Sequence of chain B:
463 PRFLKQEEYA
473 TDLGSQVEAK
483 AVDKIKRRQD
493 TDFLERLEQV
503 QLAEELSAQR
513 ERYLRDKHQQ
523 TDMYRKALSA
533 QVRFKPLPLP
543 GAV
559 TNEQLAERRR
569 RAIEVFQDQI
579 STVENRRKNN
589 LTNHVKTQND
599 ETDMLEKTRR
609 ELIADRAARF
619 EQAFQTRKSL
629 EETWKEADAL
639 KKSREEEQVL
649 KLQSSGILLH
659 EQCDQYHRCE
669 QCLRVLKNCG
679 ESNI

Sequence of chain A:
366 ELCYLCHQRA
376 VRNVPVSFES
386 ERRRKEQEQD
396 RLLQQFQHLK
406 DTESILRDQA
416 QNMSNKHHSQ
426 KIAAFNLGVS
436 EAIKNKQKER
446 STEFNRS

These two protein chains interact to form a complex.

Contacts between the two chains:
Residue E668 in chain B is in contact with residue C368 in chain A (closest heavy-atom distance 5.0 Å).
Residue L674 in chain B interacts with residue L367 in chain A (closest heavy-atom distance 3.5 Å).
Residue Q669 in chain B is in contact with residue C371 in chain A (closest heavy-atom distance 3.8 Å).
Residue C677 in chain B contacts residue Y369 in chain A (closest heavy-atom distance 3.6 Å).
Residue L674 in chain B is in contact with residue Y369 in chain A (closest heavy-atom distance 3.8 Å).
Residue C670 in chain B is in contact with residue C371 in chain A (closest heavy-atom distance 2.1 Å).
Residue N676 in chain B contacts residue Y369 in chain A (closest heavy-atom distance 4.0 Å).
Residue Q669 in chain B is in contact with residue L367 in chain A (closest heavy-atom distance 4.3 Å).
Residue Q669 in chain B interacts with residue A375 in chain A (closest heavy-atom distance 4.6 Å).
Residue C667 in chain B contacts residue C371 in chain A (closest heavy-atom distance 3.5 Å).
Residue C670 in chain B interacts with residue C368 in chain A (closest heavy-atom distance 2.0 Å).
Residue E668 in chain B contacts residue E366 in chain A (closest heavy-atom distance 3.6 Å).
Residue C677 in chain B interacts with residue Q373 in chain A (closest heavy-atom distance 3.9 Å).
Residue L674 in chain B interacts with residue E366 in chain A (closest heavy-atom distance 4.3 Å).
Residue C667 in chain B interacts with residue E366 in chain A (closest heavy-atom distance 4.7 Å).
Residue C670 in chain B interacts with residue L367 in chain A (closest heavy-atom distance 4.5 Å).
Residue V673 in chain B is in contact with residue C368 in chain A (closest heavy-atom distance 3.9 Å).
Residue E668 in chain B contacts residue L367 in chain A (closest heavy-atom distance 4.4 Å).
Residue C667 in chain B interacts with residue L367 in chain A (closest heavy-atom distance 3.7 Å).
Residue C677 in chain B interacts with residue L370 in chain A (closest heavy-atom distance 3.7 Å).
Residue N676 in chain B interacts with residue C371 in chain A (closest heavy-atom distance 3.1 Å).
Residue K675 in chain B is in contact with residue C368 in chain A (closest heavy-atom distance 5.0 Å).
Residue N676 in chain B is in contact with residue C368 in chain A (closest heavy-atom distance 3.4 Å).
Residue N676 in chain B is in contact with residue L370 in chain A (closest heavy-atom distance 3.4 Å).
Residue L674 in chain B interacts with residue C368 in chain A (closest heavy-atom distance 3.3 Å).
Residue C667 in chain B interacts with residue C368 in chain A (closest heavy-atom distance 2.0 Å).